These two protein chains interact to form a complex.

Sequence of the second protein:
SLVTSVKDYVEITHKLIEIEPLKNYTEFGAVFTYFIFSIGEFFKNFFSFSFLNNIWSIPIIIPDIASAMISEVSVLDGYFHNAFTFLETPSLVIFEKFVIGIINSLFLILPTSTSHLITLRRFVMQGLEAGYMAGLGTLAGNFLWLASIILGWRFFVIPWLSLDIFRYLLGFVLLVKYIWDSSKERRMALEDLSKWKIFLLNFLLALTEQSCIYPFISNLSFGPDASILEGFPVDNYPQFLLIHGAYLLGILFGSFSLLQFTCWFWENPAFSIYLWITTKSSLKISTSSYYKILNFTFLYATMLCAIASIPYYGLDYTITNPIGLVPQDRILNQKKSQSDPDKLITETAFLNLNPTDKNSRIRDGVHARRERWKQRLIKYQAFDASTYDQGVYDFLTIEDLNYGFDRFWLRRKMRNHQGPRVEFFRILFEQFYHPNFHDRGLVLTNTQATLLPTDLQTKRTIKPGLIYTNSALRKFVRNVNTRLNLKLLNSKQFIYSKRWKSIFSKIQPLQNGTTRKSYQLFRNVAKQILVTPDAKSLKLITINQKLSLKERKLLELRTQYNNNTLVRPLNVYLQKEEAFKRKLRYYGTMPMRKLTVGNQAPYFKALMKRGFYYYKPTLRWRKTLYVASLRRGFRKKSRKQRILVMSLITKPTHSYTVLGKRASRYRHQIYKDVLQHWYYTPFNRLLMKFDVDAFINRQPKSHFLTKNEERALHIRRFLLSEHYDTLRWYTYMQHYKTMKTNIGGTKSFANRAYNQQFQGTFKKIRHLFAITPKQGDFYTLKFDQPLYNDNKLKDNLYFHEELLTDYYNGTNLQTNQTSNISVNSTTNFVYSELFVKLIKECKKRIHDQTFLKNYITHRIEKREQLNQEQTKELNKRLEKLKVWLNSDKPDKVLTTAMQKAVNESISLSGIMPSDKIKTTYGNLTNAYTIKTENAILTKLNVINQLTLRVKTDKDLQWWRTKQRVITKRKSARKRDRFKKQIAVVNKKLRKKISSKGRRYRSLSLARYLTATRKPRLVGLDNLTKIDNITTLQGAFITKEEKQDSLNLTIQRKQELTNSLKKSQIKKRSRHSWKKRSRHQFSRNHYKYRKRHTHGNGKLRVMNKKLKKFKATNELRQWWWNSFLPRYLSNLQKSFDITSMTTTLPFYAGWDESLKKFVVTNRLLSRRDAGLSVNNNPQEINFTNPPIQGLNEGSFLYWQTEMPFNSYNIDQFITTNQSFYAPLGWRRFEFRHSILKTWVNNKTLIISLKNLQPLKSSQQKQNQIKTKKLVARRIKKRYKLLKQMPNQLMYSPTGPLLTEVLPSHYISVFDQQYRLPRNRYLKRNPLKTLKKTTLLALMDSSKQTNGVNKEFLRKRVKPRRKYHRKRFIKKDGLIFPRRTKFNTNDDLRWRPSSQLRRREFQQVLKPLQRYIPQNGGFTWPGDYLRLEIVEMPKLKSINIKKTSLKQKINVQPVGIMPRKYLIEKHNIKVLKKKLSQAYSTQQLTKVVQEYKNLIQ

Contacts between the two chains:
Residue D847 in the second protein is in contact with residue Y130 in the first protein (closest heavy-atom distance 2.7 Å).
Residue Y326 in the second protein contacts residue H161 in the first protein (closest heavy-atom distance 3.5 Å).
Residue E863 in the second protein interacts with residue R117 in the first protein (closest heavy-atom distance 2.8 Å).
Residue F912 in the second protein is in contact with residue Y184 in the first protein (closest heavy-atom distance 3.5 Å).
Residue G237 in the second protein is in contact with residue K211 in the first protein (closest heavy-atom distance 3.4 Å).
Residue F937 in the second protein is in contact with residue G182 in the first protein (closest heavy-atom distance 3.5 Å).
Residue Q910 in the second protein is in contact with residue D185 in the first protein (closest heavy-atom distance 3.4 Å).
Residue S856 in the second protein interacts with residue R117 in the first protein (closest heavy-atom distance 3.1 Å).
Residue F230 in the second protein interacts with residue E203 in the first protein (closest heavy-atom distance 3.0 Å).
Residue D845 in the second protein is in contact with residue R137 in the first protein (closest heavy-atom distance 2.9 Å).
Residue F858 in the second protein interacts with residue R117 in the first protein (closest heavy-atom distance 3.0 Å).
Residue Y933 in the second protein contacts residue Q129 in the first protein (closest heavy-atom distance 3.3 Å).
Residue Y228 in the second protein is in contact with residue E203 in the first protein (closest heavy-atom distance 3.4 Å).
Residue Y908 in the second protein interacts with residue D185 in the first protein (closest heavy-atom distance 2.9 Å).
Residue Q939 in the second protein contacts residue N191 in the first protein (closest heavy-atom distance 2.7 Å).
Residue K855 in the second protein contacts residue R121 in the first protein (closest heavy-atom distance 3.4 Å).
Residue Y933 in the second protein is in contact with residue M132 in the first protein (closest heavy-atom distance 3.4 Å).
Residue E413 in the second protein is in contact with residue Y135 in the first protein (closest heavy-atom distance 3.0 Å).
Residue R839 in the second protein is in contact with residue E131 in the first protein (closest heavy-atom distance 3.2 Å).
Residue Q910 in the second protein contacts residue L183 in the first protein (closest heavy-atom distance 3.5 Å).
Residue F912 in the second protein is in contact with residue G182 in the first protein (closest heavy-atom distance 3.5 Å).
Residue R852 in the second protein contacts residue R200 in the first protein (closest heavy-atom distance 2.7 Å).
Residue E955 in the second protein is in contact with residue R224 in the first protein (closest heavy-atom distance 2.4 Å).
Residue Y417 in the second protein contacts residue M138 in the first protein (closest heavy-atom distance 3.6 Å).
Residue K936 in the second protein is in contact with residue Q136 in the first protein (closest heavy-atom distance 2.9 Å).
Residue E956 in the second protein is in contact with residue R227 in the first protein (closest heavy-atom distance 3.5 Å).
Residue M842 in the second protein contacts residue E131 in the first protein (closest heavy-atom distance 3.4 Å).
Residue Y933 in the second protein contacts residue Y128 in the first protein (closest heavy-atom distance 2.9 Å).
Residue D239 in the second protein contacts residue S169 in the first protein (closest heavy-atom distance 3.6 Å).
Residue F230 in the second protein interacts with residue K164 in the first protein (closest heavy-atom distance 3.6 Å).
Residue I919 in the second protein is in contact with residue Y135 in the first protein (closest heavy-atom distance 3.4 Å).
Residue R852 in the second protein contacts residue P197 in the first protein (closest heavy-atom distance 3.2 Å).
Residue I231 in the second protein interacts with residue E203 in the first protein (closest heavy-atom distance 3.3 Å).
Residue D239 in the second protein contacts residue K211 in the first protein (closest heavy-atom distance 3.3 Å).
Residue P229 in the second protein contacts residue E203 in the first protein (closest heavy-atom distance 3.5 Å).
Residue Q910 in the second protein is in contact with residue Y184 in the first protein (closest heavy-atom distance 2.8 Å).
Residue T1576 in the second protein contacts residue N152 in the first protein (closest heavy-atom distance 3.3 Å).
Residue D938 in the second protein contacts residue N191 in the first protein (closest heavy-atom distance 3.4 Å).
Residue D938 in the second protein interacts with residue K193 in the first protein (closest heavy-atom distance 3.6 Å).
Residue A240 in the second protein interacts with residue S169 in the first protein (closest heavy-atom distance 3.5 Å).
Residue Q939 in the second protein contacts residue K190 in the first protein (closest heavy-atom distance 2.9 Å).
Residue F937 in the second protein contacts residue K193 in the first protein (closest heavy-atom distance 3.4 Å).
Residue K855 in the second protein contacts residue P120 in the first protein (closest heavy-atom distance 3.2 Å).
Residue S235 in the second protein interacts with residue K211 in the first protein (closest heavy-atom distance 3.4 Å).
Residue Y952 in the second protein contacts residue N175 in the first protein (closest heavy-atom distance 2.9 Å).
Residue F849 in the second protein is in contact with residue P197 in the first protein (closest heavy-atom distance 3.6 Å).
Residue G237 in the second protein interacts with residue S215 in the first protein (closest heavy-atom distance 2.9 Å).
Residue L1577 in the second protein contacts residue V153 in the first protein (closest heavy-atom distance 3.6 Å).
Residue Y952 in the second protein is in contact with residue R150 in the first protein (closest heavy-atom distance 3.6 Å).
Residue F230 in the second protein interacts with residue E165 in the first protein (closest heavy-atom distance 3.5 Å).
Residue V846 in the second protein contacts residue Y130 in the first protein (closest heavy-atom distance 3.6 Å).
Residue A924 in the second protein interacts with residue Y128 in the first protein (closest heavy-atom distance 3.2 Å).
Residue K946 in the second protein contacts residue G114 in the first protein (closest heavy-atom distance 2.8 Å).
Residue L941 in the second protein contacts residue K190 in the first protein (closest heavy-atom distance 3.6 Å).
Residue Q913 in the second protein interacts with residue H181 in the first protein (closest heavy-atom distance 3.6 Å).
Residue Y402 in the second protein interacts with residue K142 in the first protein (closest heavy-atom distance 3.1 Å).
Residue S400 in the second protein is in contact with residue K142 in the first protein (closest heavy-atom distance 3.4 Å).
Residue L873 in the second protein contacts residue F95 in the first protein (closest heavy-atom distance 3.6 Å).
Residue Q913 in the second protein contacts residue L139 in the first protein (closest heavy-atom distance 3.6 Å).
Residue N416 in the second protein interacts with residue M138 in the first protein (closest heavy-atom distance 3.3 Å).

Sequence of the first protein:
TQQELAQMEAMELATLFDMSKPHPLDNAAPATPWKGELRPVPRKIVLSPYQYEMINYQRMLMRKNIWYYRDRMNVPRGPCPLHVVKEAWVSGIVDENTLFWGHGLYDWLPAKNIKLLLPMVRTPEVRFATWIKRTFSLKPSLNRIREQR